Sequence of the second protein:
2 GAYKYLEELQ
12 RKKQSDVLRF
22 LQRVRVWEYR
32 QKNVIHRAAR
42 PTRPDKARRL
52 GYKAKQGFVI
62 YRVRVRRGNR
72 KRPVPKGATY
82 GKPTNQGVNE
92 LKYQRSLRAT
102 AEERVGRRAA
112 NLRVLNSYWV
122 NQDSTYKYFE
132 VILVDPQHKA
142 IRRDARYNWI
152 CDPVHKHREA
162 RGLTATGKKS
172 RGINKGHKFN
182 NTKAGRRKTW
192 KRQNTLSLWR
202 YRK

Interface contacts:
Residue L199 in the second protein interacts with residue H25 in the first protein (closest heavy-atom distance 4.2 Å).
Residue T196 in the second protein is in contact with residue R21 in the first protein (closest heavy-atom distance 4.4 Å).
Residue S198 in the second protein is in contact with residue K23 in the first protein (closest heavy-atom distance 4.4 Å).
Residue L199 in the second protein interacts with residue K23 in the first protein (closest heavy-atom distance 4.0 Å).
Residue L199 in the second protein contacts residue V24 in the first protein (closest heavy-atom distance 4.3 Å).
Residue W200 in the second protein is in contact with residue H25 in the first protein (closest heavy-atom distance 4.7 Å).
Residue L197 in the second protein is in contact with residue K23 in the first protein (closest heavy-atom distance 4.0 Å).
Residue L197 in the second protein contacts residue V22 in the first protein (closest heavy-atom distance 4.5 Å).
Residue L197 in the second protein contacts residue R21 in the first protein (closest heavy-atom distance 4.0 Å).

Sequence of the first protein:
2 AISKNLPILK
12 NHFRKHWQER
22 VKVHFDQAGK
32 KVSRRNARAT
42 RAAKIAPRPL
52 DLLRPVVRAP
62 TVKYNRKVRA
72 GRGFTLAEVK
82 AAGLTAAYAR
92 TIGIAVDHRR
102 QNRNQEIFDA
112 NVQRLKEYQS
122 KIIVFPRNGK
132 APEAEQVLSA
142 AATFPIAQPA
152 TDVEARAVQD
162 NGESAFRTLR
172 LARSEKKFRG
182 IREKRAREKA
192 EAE

This data describes a binding interaction between two proteins.